Sequence of the second protein:
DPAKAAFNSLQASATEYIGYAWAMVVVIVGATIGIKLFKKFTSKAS

Sequence of the first protein:
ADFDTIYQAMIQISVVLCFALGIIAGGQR

Contacts between the two chains:
Residue L14 in the second protein contacts residue F23 in the first protein (closest heavy-atom distance 3.9 Å).
Residue A7 in the second protein is in contact with residue I15 in the first protein (closest heavy-atom distance 3.7 Å).
Residue P6 in the second protein contacts residue Y11 in the first protein (closest heavy-atom distance 3.8 Å).
Residue A7 in the second protein contacts residue V19 in the first protein (closest heavy-atom distance 4.8 Å).
Residue A10 in the second protein contacts residue Q16 in the first protein (closest heavy-atom distance 4.0 Å).
Residue Y21 in the second protein contacts residue F23 in the first protein (closest heavy-atom distance 4.0 Å).
Residue L14 in the second protein interacts with residue V20 in the first protein (closest heavy-atom distance 3.9 Å).
Residue A10 in the second protein interacts with residue V19 in the first protein (closest heavy-atom distance 3.8 Å).
Residue P6 in the second protein is in contact with residue Q12 in the first protein (closest heavy-atom distance 4.7 Å).
Residue Y21 in the second protein contacts residue I27 in the first protein (closest heavy-atom distance 3.5 Å).
Residue A10 in the second protein is in contact with residue I15 in the first protein (closest heavy-atom distance 4.2 Å).
Residue L14 in the second protein contacts residue V19 in the first protein (closest heavy-atom distance 3.4 Å).
Residue P6 in the second protein contacts residue I15 in the first protein (closest heavy-atom distance 3.9 Å).
Residue A18 in the second protein interacts with residue F23 in the first protein (closest heavy-atom distance 3.7 Å).
Residue F11 in the second protein is in contact with residue V19 in the first protein (closest heavy-atom distance 4.7 Å).

This data describes a binding interaction between two proteins.